These two protein chains interact to form a complex.

Sequence of the second protein:
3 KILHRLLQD

Residue-level contacts at the interface:
Residue V79 in the first protein is in contact with residue H6 in the second protein (closest heavy-atom distance 4.0 Å).
Residue L75 in the first protein interacts with residue Q10 in the second protein (closest heavy-atom distance 3.6 Å).
Residue K65 in the first protein interacts with residue L9 in the second protein (closest heavy-atom distance 3.6 Å).
Residue L242 in the first protein contacts residue L5 in the second protein (closest heavy-atom distance 4.0 Å).
Residue E245 in the first protein is in contact with residue K3 in the second protein (closest heavy-atom distance 3.7 Å).
Residue F70 in the first protein is in contact with residue L9 in the second protein (closest heavy-atom distance 3.9 Å).
Residue L82 in the first protein is in contact with residue L9 in the second protein (closest heavy-atom distance 3.8 Å).
Residue I61 in the first protein contacts residue L8 in the second protein (closest heavy-atom distance 3.6 Å).
Residue K65 in the first protein interacts with residue D11 in the second protein (closest heavy-atom distance 4.1 Å).
Residue I61 in the first protein is in contact with residue L5 in the second protein (closest heavy-atom distance 3.6 Å).
Residue L242 in the first protein is in contact with residue L8 in the second protein (closest heavy-atom distance 4.3 Å).
Residue Q78 in the first protein contacts residue L9 in the second protein (closest heavy-atom distance 3.4 Å).
Residue E83 in the first protein contacts residue L5 in the second protein (closest heavy-atom distance 3.7 Å).
Residue L75 in the first protein interacts with residue L9 in the second protein (closest heavy-atom distance 4.3 Å).
Residue L82 in the first protein contacts residue L5 in the second protein (closest heavy-atom distance 3.9 Å).
Residue V79 in the first protein contacts residue L5 in the second protein (closest heavy-atom distance 3.6 Å).
Residue E83 in the first protein interacts with residue K3 in the second protein (closest heavy-atom distance 3.5 Å).
Residue M246 in the first protein is in contact with residue L5 in the second protein (closest heavy-atom distance 3.7 Å).
Residue L242 in the first protein contacts residue I4 in the second protein (closest heavy-atom distance 3.6 Å).
Residue V79 in the first protein is in contact with residue L9 in the second protein (closest heavy-atom distance 4.7 Å).
Residue D241 in the first protein is in contact with residue I4 in the second protein (closest heavy-atom distance 3.5 Å).
Residue E245 in the first protein interacts with residue I4 in the second protein (closest heavy-atom distance 2.9 Å).
Residue E245 in the first protein is in contact with residue L5 in the second protein (closest heavy-atom distance 4.0 Å).
Residue V58 in the first protein contacts residue L8 in the second protein (closest heavy-atom distance 5.0 Å).
Residue K65 in the first protein is in contact with residue L8 in the second protein (closest heavy-atom distance 3.3 Å).
Residue L75 in the first protein interacts with residue H6 in the second protein (closest heavy-atom distance 3.7 Å).
Residue I61 in the first protein interacts with residue L9 in the second protein (closest heavy-atom distance 4.0 Å).

Sequence of the first protein:
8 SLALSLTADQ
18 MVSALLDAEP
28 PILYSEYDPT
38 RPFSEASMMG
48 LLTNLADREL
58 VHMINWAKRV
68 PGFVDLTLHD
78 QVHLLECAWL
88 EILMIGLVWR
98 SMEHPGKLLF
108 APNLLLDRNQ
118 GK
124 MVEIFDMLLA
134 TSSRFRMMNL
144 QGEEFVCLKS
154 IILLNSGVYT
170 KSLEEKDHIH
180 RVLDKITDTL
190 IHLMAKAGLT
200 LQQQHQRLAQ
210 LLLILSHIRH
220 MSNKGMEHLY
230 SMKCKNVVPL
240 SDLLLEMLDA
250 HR